This data describes a binding interaction between two proteins.

Interface contacts:
Residue W175 in the second protein interacts with residue E180 in the first protein (closest heavy-atom distance 3.4 Å).
Residue F161 in the second protein interacts with residue P138 in the first protein (closest heavy-atom distance 3.5 Å).
Residue K123 in the second protein is in contact with residue P148 in the first protein (closest heavy-atom distance 4.0 Å).
Residue I173 in the second protein interacts with residue V181 in the first protein (closest heavy-atom distance 3.8 Å).
Residue V181 in the second protein contacts residue V181 in the first protein (closest heavy-atom distance 4.2 Å).
Residue E177 in the second protein interacts with residue W175 in the first protein (closest heavy-atom distance 4.1 Å).
Residue E166 in the second protein interacts with residue D168 in the first protein (closest heavy-atom distance 2.9 Å).
Residue W175 in the second protein is in contact with residue W175 in the first protein (closest heavy-atom distance 3.0 Å).
Residue V135 in the second protein interacts with residue E160 in the first protein (closest heavy-atom distance 4.6 Å).
Residue A137 in the second protein interacts with residue F161 in the first protein (closest heavy-atom distance 4.9 Å).
Residue W134 in the second protein contacts residue E160 in the first protein (closest heavy-atom distance 3.8 Å).
Residue G179 in the second protein interacts with residue W134 in the first protein (closest heavy-atom distance 3.0 Å).
Residue E180 in the second protein contacts residue W175 in the first protein (closest heavy-atom distance 3.5 Å).
Residue I173 in the second protein is in contact with residue I173 in the first protein (closest heavy-atom distance 3.8 Å).
Residue E169 in the second protein interacts with residue E166 in the first protein (closest heavy-atom distance 3.7 Å).
Residue W134 in the second protein is in contact with residue G179 in the first protein (closest heavy-atom distance 2.9 Å).
Residue E166 in the second protein contacts residue T170 in the first protein (closest heavy-atom distance 5.0 Å).
Residue V181 in the second protein is in contact with residue I173 in the first protein (closest heavy-atom distance 3.8 Å).
Residue W175 in the second protein contacts residue V181 in the first protein (closest heavy-atom distance 3.7 Å).
Residue V181 in the second protein contacts residue S174 in the first protein (closest heavy-atom distance 4.1 Å).
Residue W175 in the second protein contacts residue G179 in the first protein (closest heavy-atom distance 3.6 Å).
Residue E166 in the second protein contacts residue P167 in the first protein (closest heavy-atom distance 4.4 Å).
Residue K123 in the second protein interacts with residue W134 in the first protein (closest heavy-atom distance 4.3 Å).
Residue F161 in the second protein contacts residue A137 in the first protein (closest heavy-atom distance 4.9 Å).
Residue P167 in the second protein contacts residue E166 in the first protein (closest heavy-atom distance 4.4 Å).
Residue W134 in the second protein interacts with residue E180 in the first protein (closest heavy-atom distance 3.8 Å).
Residue V135 in the second protein is in contact with residue F161 in the first protein (closest heavy-atom distance 4.4 Å).
Residue G179 in the second protein contacts residue R132 in the first protein (closest heavy-atom distance 3.2 Å).
Residue V181 in the second protein is in contact with residue W175 in the first protein (closest heavy-atom distance 3.7 Å).
Residue V136 in the second protein interacts with residue F161 in the first protein (closest heavy-atom distance 3.5 Å).
Residue W175 in the second protein contacts residue F176 in the first protein (closest heavy-atom distance 2.8 Å).
Residue F161 in the second protein contacts residue V136 in the first protein (closest heavy-atom distance 3.5 Å).
Residue T170 in the second protein is in contact with residue E166 in the first protein (closest heavy-atom distance 4.9 Å).
Residue F161 in the second protein interacts with residue V135 in the first protein (closest heavy-atom distance 4.3 Å).
Residue W134 in the second protein contacts residue V181 in the first protein (closest heavy-atom distance 3.7 Å).
Residue E160 in the second protein is in contact with residue W134 in the first protein (closest heavy-atom distance 4.0 Å).
Residue S174 in the second protein contacts residue V181 in the first protein (closest heavy-atom distance 4.1 Å).
Residue E160 in the second protein contacts residue V135 in the first protein (closest heavy-atom distance 4.5 Å).
Residue E166 in the second protein contacts residue E169 in the first protein (closest heavy-atom distance 3.9 Å).
Residue V136 in the second protein interacts with residue R183 in the first protein (closest heavy-atom distance 4.3 Å).
Residue R183 in the second protein interacts with residue I173 in the first protein (closest heavy-atom distance 3.9 Å).
Residue V181 in the second protein contacts residue W134 in the first protein (closest heavy-atom distance 3.8 Å).
Residue R132 in the second protein contacts residue G178 in the first protein (closest heavy-atom distance 4.9 Å).
Residue F176 in the second protein interacts with residue W175 in the first protein (closest heavy-atom distance 2.9 Å).
Residue W175 in the second protein is in contact with residue E177 in the first protein (closest heavy-atom distance 4.0 Å).
Residue R183 in the second protein contacts residue V136 in the first protein (closest heavy-atom distance 4.2 Å).
Residue G179 in the second protein is in contact with residue W175 in the first protein (closest heavy-atom distance 3.5 Å).
Residue I173 in the second protein interacts with residue R183 in the first protein (closest heavy-atom distance 4.0 Å).
Residue W134 in the second protein interacts with residue K123 in the first protein (closest heavy-atom distance 4.2 Å).
Residue P138 in the second protein is in contact with residue F161 in the first protein (closest heavy-atom distance 3.5 Å).
Residue E180 in the second protein interacts with residue W134 in the first protein (closest heavy-atom distance 3.8 Å).
Residue R132 in the second protein contacts residue G179 in the first protein (closest heavy-atom distance 3.2 Å).
Residue V136 in the second protein is in contact with residue E160 in the first protein (closest heavy-atom distance 3.8 Å).
Residue E160 in the second protein is in contact with residue V136 in the first protein (closest heavy-atom distance 3.6 Å).
Residue D168 in the second protein is in contact with residue E166 in the first protein (closest heavy-atom distance 3.0 Å).

Sequence of the first protein:
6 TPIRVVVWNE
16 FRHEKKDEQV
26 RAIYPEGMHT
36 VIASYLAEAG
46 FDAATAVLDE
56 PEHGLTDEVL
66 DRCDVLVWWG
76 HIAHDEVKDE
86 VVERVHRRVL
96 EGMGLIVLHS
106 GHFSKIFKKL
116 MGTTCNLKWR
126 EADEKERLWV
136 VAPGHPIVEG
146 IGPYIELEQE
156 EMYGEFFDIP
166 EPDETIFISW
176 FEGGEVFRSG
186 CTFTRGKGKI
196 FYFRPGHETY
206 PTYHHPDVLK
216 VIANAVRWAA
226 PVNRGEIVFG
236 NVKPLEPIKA

Sequence of the second protein:
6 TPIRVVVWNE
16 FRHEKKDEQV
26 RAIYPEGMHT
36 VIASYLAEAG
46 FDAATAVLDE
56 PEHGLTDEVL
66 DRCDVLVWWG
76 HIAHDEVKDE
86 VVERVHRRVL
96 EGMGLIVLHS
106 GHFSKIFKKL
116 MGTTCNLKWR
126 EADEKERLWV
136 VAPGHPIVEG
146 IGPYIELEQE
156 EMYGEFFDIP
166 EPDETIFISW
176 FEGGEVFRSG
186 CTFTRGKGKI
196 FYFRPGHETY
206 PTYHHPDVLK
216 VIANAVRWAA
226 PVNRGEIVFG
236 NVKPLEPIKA